Contacts between the two chains:
Residue I661 in chain B interacts with residue A102 in chain A (closest heavy-atom distance 3.9 Å).
Residue S690 in chain B contacts residue M130 in chain A (closest heavy-atom distance 3.6 Å).
Residue L668 in chain B is in contact with residue L103 in chain A (closest heavy-atom distance 4.1 Å).
Residue Q429 in chain B contacts residue L162 in chain A (closest heavy-atom distance 3.4 Å).
Residue E675 in chain B contacts residue K113 in chain A (closest heavy-atom distance 3.6 Å).
Residue E566 in chain B interacts with residue W148 in chain A (closest heavy-atom distance 3.4 Å).
Residue Q429 in chain B is in contact with residue R161 in chain A (closest heavy-atom distance 3.9 Å).
Residue R549 in chain B interacts with residue E90 in chain A (closest heavy-atom distance 2.8 Å).
Residue V673 in chain B contacts residue T110 in chain A (closest heavy-atom distance 4.0 Å).
Residue H684 in chain B interacts with residue S109 in chain A (closest heavy-atom distance 3.3 Å).
Residue C378 in chain B contacts residue S168 in chain A (closest heavy-atom distance 4.2 Å).
Residue T597 in chain B is in contact with residue N137 in chain A (closest heavy-atom distance 3.9 Å).
Residue I663 in chain B interacts with residue A102 in chain A (closest heavy-atom distance 3.9 Å).
Residue Q502 in chain B interacts with residue E151 in chain A (closest heavy-atom distance 3.7 Å).
Residue L593 in chain B is in contact with residue A102 in chain A (closest heavy-atom distance 3.8 Å).
Residue Y691 in chain B is in contact with residue L134 in chain A (closest heavy-atom distance 3.5 Å).
Residue Y575 in chain B interacts with residue L155 in chain A (closest heavy-atom distance 3.7 Å).
Residue N574 in chain B is in contact with residue K159 in chain A (closest heavy-atom distance 3.1 Å).
Residue F427 in chain B is in contact with residue R161 in chain A (closest heavy-atom distance 3.8 Å).
Residue R380 in chain B contacts residue E169 in chain A (closest heavy-atom distance 3.2 Å).
Residue R549 in chain B interacts with residue E97 in chain A (closest heavy-atom distance 3.2 Å).
Residue M510 in chain B is in contact with residue Q163 in chain A (closest heavy-atom distance 3.9 Å).
Residue S679 in chain B contacts residue S109 in chain A (closest heavy-atom distance 3.0 Å).
Residue S598 in chain B contacts residue Q144 in chain A (closest heavy-atom distance 4.1 Å).
Residue H684 in chain B interacts with residue K113 in chain A (closest heavy-atom distance 3.6 Å).
Residue I663 in chain B contacts residue K99 in chain A (closest heavy-atom distance 3.8 Å).
Residue R549 in chain B is in contact with residue K93 in chain A (closest heavy-atom distance 3.9 Å).
Residue S598 in chain B interacts with residue I140 in chain A (closest heavy-atom distance 3.9 Å).
Residue L428 in chain B is in contact with residue K165 in chain A (closest heavy-atom distance 3.6 Å).
Residue Y676 in chain B is in contact with residue M106 in chain A (closest heavy-atom distance 4.1 Å).
Residue P686 in chain B contacts residue S109 in chain A (closest heavy-atom distance 4.0 Å).
Residue C378 in chain B interacts with residue E169 in chain A (closest heavy-atom distance 3.5 Å).
Residue S679 in chain B interacts with residue M106 in chain A (closest heavy-atom distance 3.1 Å).
Residue L506 in chain B is in contact with residue L162 in chain A (closest heavy-atom distance 4.1 Å).
Residue I663 in chain B is in contact with residue L103 in chain A (closest heavy-atom distance 3.9 Å).
Residue K567 in chain B contacts residue E151 in chain A (closest heavy-atom distance 3.5 Å).
Residue T545 in chain B is in contact with residue E90 in chain A (closest heavy-atom distance 4.0 Å).
Residue Y691 in chain B interacts with residue N137 in chain A (closest heavy-atom distance 3.4 Å).
Residue H355 in chain B is in contact with residue Q176 in chain A (closest heavy-atom distance 2.7 Å).
Residue L680 in chain B contacts residue M106 in chain A (closest heavy-atom distance 3.5 Å).
Residue L689 in chain B interacts with residue M130 in chain A (closest heavy-atom distance 3.6 Å).
Residue Y589 in chain B interacts with residue I98 in chain A (closest heavy-atom distance 3.8 Å).
Residue N574 in chain B is in contact with residue L155 in chain A (closest heavy-atom distance 3.7 Å).
Residue Y662 in chain B is in contact with residue K99 in chain A (closest heavy-atom distance 3.9 Å).
Residue F605 in chain B contacts residue W148 in chain A (closest heavy-atom distance 4.1 Å).
Residue L593 in chain B contacts residue R105 in chain A (closest heavy-atom distance 3.2 Å).
Residue Q429 in chain B interacts with residue K165 in chain A (closest heavy-atom distance 4.1 Å).
Residue Y589 in chain B contacts residue L101 in chain A (closest heavy-atom distance 4.2 Å).
Residue M510 in chain B contacts residue K159 in chain A (closest heavy-atom distance 4.0 Å).
Residue C378 in chain B is in contact with residue L172 in chain A (closest heavy-atom distance 3.2 Å).
Residue N377 in chain B contacts residue K165 in chain A (closest heavy-atom distance 3.3 Å).
Residue L595 in chain B is in contact with residue R105 in chain A (closest heavy-atom distance 3.8 Å).
Residue R549 in chain B interacts with residue V94 in chain A (closest heavy-atom distance 3.4 Å).
Residue L728 in chain B interacts with residue M141 in chain A (closest heavy-atom distance 3.7 Å).
Residue G727 in chain B is in contact with residue M141 in chain A (closest heavy-atom distance 3.2 Å).
Residue T671 in chain B is in contact with residue R107 in chain A (closest heavy-atom distance 3.6 Å).
Residue M510 in chain B interacts with residue L162 in chain A (closest heavy-atom distance 4.0 Å).
Residue Q729 in chain B contacts residue Q145 in chain A (closest heavy-atom distance 3.5 Å).
Residue Q429 in chain B is in contact with residue R158 in chain A (closest heavy-atom distance 3.3 Å).
Residue Q726 in chain B is in contact with residue K138 in chain A (closest heavy-atom distance 3.9 Å).

Sequence of chain A:
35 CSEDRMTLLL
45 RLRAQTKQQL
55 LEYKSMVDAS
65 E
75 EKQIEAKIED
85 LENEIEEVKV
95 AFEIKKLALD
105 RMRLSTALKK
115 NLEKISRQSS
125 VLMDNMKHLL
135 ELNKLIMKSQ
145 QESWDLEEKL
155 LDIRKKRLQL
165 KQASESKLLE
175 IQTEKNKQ

These two protein chains interact to form a complex.

Sequence of chain B:
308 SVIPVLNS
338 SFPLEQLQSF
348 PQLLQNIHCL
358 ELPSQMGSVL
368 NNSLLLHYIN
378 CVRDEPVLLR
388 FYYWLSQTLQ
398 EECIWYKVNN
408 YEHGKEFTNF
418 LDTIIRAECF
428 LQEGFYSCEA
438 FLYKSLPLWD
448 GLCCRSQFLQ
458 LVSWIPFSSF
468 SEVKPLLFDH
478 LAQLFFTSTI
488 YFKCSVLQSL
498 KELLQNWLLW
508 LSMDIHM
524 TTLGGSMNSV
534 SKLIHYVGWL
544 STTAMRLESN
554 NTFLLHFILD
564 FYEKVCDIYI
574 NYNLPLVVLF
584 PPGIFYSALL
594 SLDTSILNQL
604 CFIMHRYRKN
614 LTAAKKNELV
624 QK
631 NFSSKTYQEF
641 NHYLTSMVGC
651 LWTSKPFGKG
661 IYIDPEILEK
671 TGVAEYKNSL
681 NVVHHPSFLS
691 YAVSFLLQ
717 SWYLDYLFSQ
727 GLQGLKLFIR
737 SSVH